The following describes two proteins that form a bound complex.

Sequence of protein 2:
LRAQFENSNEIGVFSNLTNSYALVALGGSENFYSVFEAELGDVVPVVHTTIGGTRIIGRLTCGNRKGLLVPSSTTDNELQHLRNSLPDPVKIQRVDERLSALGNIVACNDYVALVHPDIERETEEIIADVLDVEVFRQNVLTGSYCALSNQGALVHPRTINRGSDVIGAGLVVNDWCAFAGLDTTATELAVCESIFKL

Sequence of protein 1:
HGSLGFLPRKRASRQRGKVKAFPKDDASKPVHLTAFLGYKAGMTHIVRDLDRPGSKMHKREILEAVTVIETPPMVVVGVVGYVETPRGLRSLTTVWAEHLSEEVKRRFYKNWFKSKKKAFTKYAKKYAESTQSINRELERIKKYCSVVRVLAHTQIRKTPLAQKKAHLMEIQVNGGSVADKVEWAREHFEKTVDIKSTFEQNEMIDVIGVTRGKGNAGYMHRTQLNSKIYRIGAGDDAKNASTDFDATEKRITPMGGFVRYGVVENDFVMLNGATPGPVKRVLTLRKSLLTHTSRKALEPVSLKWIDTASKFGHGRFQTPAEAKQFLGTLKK

Interface contacts:
Residue R70 in protein 1 is in contact with residue T52 in protein 2 (closest heavy-atom distance 3.7 Å).
Residue R70 in protein 1 is in contact with residue G55 in protein 2 (closest heavy-atom distance 5.0 Å).
Residue R70 in protein 1 is in contact with residue G29 in protein 2 (closest heavy-atom distance 4.7 Å).
Residue R70 in protein 1 interacts with residue L28 in protein 2 (closest heavy-atom distance 3.6 Å).